This data describes a binding interaction between two proteins.

Sequence of the second protein:
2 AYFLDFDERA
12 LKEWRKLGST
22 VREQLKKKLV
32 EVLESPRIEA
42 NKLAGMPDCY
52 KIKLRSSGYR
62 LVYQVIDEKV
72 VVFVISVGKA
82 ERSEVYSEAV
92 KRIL

Sequence of the first protein:
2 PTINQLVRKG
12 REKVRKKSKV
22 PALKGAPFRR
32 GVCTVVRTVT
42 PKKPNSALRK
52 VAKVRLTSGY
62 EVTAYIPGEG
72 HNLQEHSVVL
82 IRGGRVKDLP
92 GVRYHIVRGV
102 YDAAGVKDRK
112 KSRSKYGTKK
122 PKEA

Residue-level contacts at the interface:
Residue S47 in the first protein interacts with residue A41 in the second protein (closest heavy-atom distance 3.4 Å).
Residue S47 in the first protein contacts residue N42 in the second protein (closest heavy-atom distance 4.3 Å).
Residue S47 in the first protein interacts with residue I39 in the second protein (closest heavy-atom distance 3.6 Å).